Interface contacts:
Residue H133 in protein 1 interacts with residue P13 in protein 2 (closest heavy-atom distance 3.3 Å).
Residue W31 in protein 1 interacts with residue P7 in protein 2 (closest heavy-atom distance 3.4 Å).
Residue A1 in protein 1 is in contact with residue P10 in protein 2 (closest heavy-atom distance 3.7 Å).
Residue Y139 in protein 1 is in contact with residue P8 in protein 2 (closest heavy-atom distance 3.0 Å).
Residue Y139 in protein 1 is in contact with residue A9 in protein 2 (closest heavy-atom distance 4.9 Å).
Residue H133 in protein 1 is in contact with residue L12 in protein 2 (closest heavy-atom distance 3.5 Å).
Residue L134 in protein 1 is in contact with residue P10 in protein 2 (closest heavy-atom distance 3.8 Å).
Residue Y6 in protein 1 contacts residue P10 in protein 2 (closest heavy-atom distance 2.7 Å).
Residue A1 in protein 1 contacts residue L12 in protein 2 (closest heavy-atom distance 4.8 Å).
Residue Y6 in protein 1 interacts with residue P13 in protein 2 (closest heavy-atom distance 4.8 Å).
Residue W3 in protein 1 interacts with residue P7 in protein 2 (closest heavy-atom distance 2.9 Å).
Residue W31 in protein 1 interacts with residue P6 in protein 2 (closest heavy-atom distance 3.6 Å).
Residue W3 in protein 1 is in contact with residue P6 in protein 2 (closest heavy-atom distance 4.0 Å).
Residue Y6 in protein 1 interacts with residue L12 in protein 2 (closest heavy-atom distance 3.5 Å).
Residue W3 in protein 1 interacts with residue A9 in protein 2 (closest heavy-atom distance 3.5 Å).
Residue S137 in protein 1 is in contact with residue P11 in protein 2 (closest heavy-atom distance 4.9 Å).
Residue H133 in protein 1 contacts residue P10 in protein 2 (closest heavy-atom distance 4.9 Å).
Residue A5 in protein 1 interacts with residue L12 in protein 2 (closest heavy-atom distance 3.9 Å).
Residue Y6 in protein 1 is in contact with residue A9 in protein 2 (closest heavy-atom distance 4.0 Å).
Residue A1 in protein 1 interacts with residue P11 in protein 2 (closest heavy-atom distance 4.8 Å).
Residue M130 in protein 1 contacts residue P13 in protein 2 (closest heavy-atom distance 4.5 Å).
Residue G2 in protein 1 interacts with residue A9 in protein 2 (closest heavy-atom distance 3.7 Å).
Residue W3 in protein 1 contacts residue P10 in protein 2 (closest heavy-atom distance 3.5 Å).
Residue W3 in protein 1 interacts with residue P8 in protein 2 (closest heavy-atom distance 3.8 Å).
Residue M130 in protein 1 is in contact with residue L12 in protein 2 (closest heavy-atom distance 4.5 Å).
Residue N9 in protein 1 interacts with residue P13 in protein 2 (closest heavy-atom distance 5.0 Å).
Residue Y6 in protein 1 interacts with residue P11 in protein 2 (closest heavy-atom distance 3.2 Å).
Residue H133 in protein 1 contacts residue P11 in protein 2 (closest heavy-atom distance 2.9 Å).
Residue Y139 in protein 1 is in contact with residue P7 in protein 2 (closest heavy-atom distance 4.1 Å).
Residue Y139 in protein 1 is in contact with residue P10 in protein 2 (closest heavy-atom distance 3.8 Å).
Residue S137 in protein 1 contacts residue P10 in protein 2 (closest heavy-atom distance 3.8 Å).
Residue A1 in protein 1 contacts residue A9 in protein 2 (closest heavy-atom distance 3.4 Å).
Residue N9 in protein 1 interacts with residue L12 in protein 2 (closest heavy-atom distance 4.1 Å).

These two protein chains interact to form a complex.

Sequence of protein 1:
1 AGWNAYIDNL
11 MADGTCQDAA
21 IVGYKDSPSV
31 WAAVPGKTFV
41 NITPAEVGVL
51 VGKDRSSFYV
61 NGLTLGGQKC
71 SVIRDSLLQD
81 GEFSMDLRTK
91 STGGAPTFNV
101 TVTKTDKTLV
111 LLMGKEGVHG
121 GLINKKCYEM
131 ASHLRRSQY

Sequence of protein 2:
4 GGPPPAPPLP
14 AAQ